Contacts between the two chains:
Residue E55 in chain B is in contact with residue R447 in chain A (closest heavy-atom distance 2.8 Å).
Residue D372 in chain B interacts with residue R49 in chain A (closest heavy-atom distance 2.8 Å).
Residue D375 in chain B interacts with residue R46 in chain A (closest heavy-atom distance 2.9 Å).
Residue V49 in chain B is in contact with residue L454 in chain A (closest heavy-atom distance 2.8 Å).
Residue E140 in chain B contacts residue K122 in chain A (closest heavy-atom distance 2.8 Å).
Residue D284 in chain B is in contact with residue A296 in chain A (closest heavy-atom distance 2.7 Å).
Residue D47 in chain B is in contact with residue R457 in chain A (closest heavy-atom distance 2.8 Å).
Residue S299 in chain B contacts residue D60 in chain A (closest heavy-atom distance 2.6 Å).
Residue N411 in chain B contacts residue V445 in chain A (closest heavy-atom distance 2.8 Å).
Residue T51 in chain B contacts residue H452 in chain A (closest heavy-atom distance 2.9 Å).
Residue F44 in chain B interacts with residue T41 in chain A (closest heavy-atom distance 2.8 Å).
Residue E33 in chain B contacts residue R398 in chain A (closest heavy-atom distance 2.8 Å).
Residue K323 in chain B interacts with residue P297 in chain A (closest heavy-atom distance 3.0 Å).
Residue P377 in chain B interacts with residue R38 in chain A (closest heavy-atom distance 2.8 Å).
Residue F301 in chain B is in contact with residue D60 in chain A (closest heavy-atom distance 3.1 Å).
Residue Q368 in chain B interacts with residue R49 in chain A (closest heavy-atom distance 3.0 Å).
Residue D372 in chain B contacts residue R38 in chain A (closest heavy-atom distance 2.8 Å).
Residue R355 in chain B contacts residue P33 in chain A (closest heavy-atom distance 2.9 Å).
Residue E333 in chain B is in contact with residue K120 in chain A (closest heavy-atom distance 2.8 Å).
Residue Y423 in chain B is in contact with residue R54 in chain A (closest heavy-atom distance 3.1 Å).
Residue E27 in chain B interacts with residue R28 in chain A (closest heavy-atom distance 3.1 Å).
Residue A53 in chain B contacts residue P449 in chain A (closest heavy-atom distance 3.1 Å).
Residue D425 in chain B interacts with residue T50 in chain A (closest heavy-atom distance 2.9 Å).
Residue V30 in chain B is in contact with residue R28 in chain A (closest heavy-atom distance 3.1 Å).
Residue D360 in chain B interacts with residue R54 in chain A (closest heavy-atom distance 2.9 Å).
Residue E328 in chain B contacts residue K300 in chain A (closest heavy-atom distance 2.9 Å).
Residue E371 in chain B interacts with residue N381 in chain A (closest heavy-atom distance 3.1 Å).
Residue E89 in chain B interacts with residue K446 in chain A (closest heavy-atom distance 3.1 Å).
Residue K40 in chain B is in contact with residue L394 in chain A (closest heavy-atom distance 3.1 Å).
Residue R318 in chain B contacts residue D60 in chain A (closest heavy-atom distance 2.7 Å).
Residue E33 in chain B is in contact with residue Y420 in chain A (closest heavy-atom distance 2.8 Å).
Residue D372 in chain B is in contact with residue N47 in chain A (closest heavy-atom distance 3.0 Å).
Residue E344 in chain B contacts residue V59 in chain A (closest heavy-atom distance 2.8 Å).
Residue S87 in chain B contacts residue S125 in chain A (closest heavy-atom distance 3.0 Å).
Residue K323 in chain B is in contact with residue T295 in chain A (closest heavy-atom distance 3.0 Å).
Residue N41 in chain B interacts with residue Y42 in chain A (closest heavy-atom distance 2.6 Å).
Residue P378 in chain B is in contact with residue R49 in chain A (closest heavy-atom distance 3.0 Å).
Residue L380 in chain B contacts residue R38 in chain A (closest heavy-atom distance 3.0 Å).
Residue E193 in chain B contacts residue K122 in chain A (closest heavy-atom distance 2.9 Å).
Residue K331 in chain B contacts residue I31 in chain A (closest heavy-atom distance 3.0 Å).
Residue E371 in chain B contacts residue R46 in chain A (closest heavy-atom distance 2.9 Å).
Residue K36 in chain B contacts residue D421 in chain A (closest heavy-atom distance 2.8 Å).
Residue D372 in chain B interacts with residue S48 in chain A (closest heavy-atom distance 2.6 Å).
Residue D284 in chain B interacts with residue T295 in chain A (closest heavy-atom distance 2.6 Å).
Residue N142 in chain B contacts residue K122 in chain A (closest heavy-atom distance 2.9 Å).
Residue P43 in chain B contacts residue R457 in chain A (closest heavy-atom distance 2.8 Å).
Residue N32 in chain B contacts residue A438 in chain A (closest heavy-atom distance 2.8 Å).
Residue T388 in chain B interacts with residue F437 in chain A (closest heavy-atom distance 3.1 Å).
Residue K363 in chain B interacts with residue T50 in chain A (closest heavy-atom distance 2.9 Å).
Residue E245 in chain B contacts residue R121 in chain A (closest heavy-atom distance 2.8 Å).
Residue R143 in chain B contacts residue R121 in chain A (closest heavy-atom distance 3.0 Å).
Residue S326 in chain B interacts with residue A299 in chain A (closest heavy-atom distance 2.7 Å).
Residue A109 in chain B interacts with residue I453 in chain A (closest heavy-atom distance 2.9 Å).
Residue E28 in chain B interacts with residue F439 in chain A (closest heavy-atom distance 3.0 Å).
Residue E366 in chain B interacts with residue R49 in chain A (closest heavy-atom distance 2.9 Å).
Residue D410 in chain B contacts residue R447 in chain A (closest heavy-atom distance 2.8 Å).
Residue V49 in chain B is in contact with residue V455 in chain A (closest heavy-atom distance 3.1 Å).
Residue G376 in chain B contacts residue R38 in chain A (closest heavy-atom distance 2.9 Å).
Residue S362 in chain B is in contact with residue K53 in chain A (closest heavy-atom distance 3.0 Å).
Residue D375 in chain B interacts with residue H37 in chain A (closest heavy-atom distance 2.9 Å).

Sequence of chain B:
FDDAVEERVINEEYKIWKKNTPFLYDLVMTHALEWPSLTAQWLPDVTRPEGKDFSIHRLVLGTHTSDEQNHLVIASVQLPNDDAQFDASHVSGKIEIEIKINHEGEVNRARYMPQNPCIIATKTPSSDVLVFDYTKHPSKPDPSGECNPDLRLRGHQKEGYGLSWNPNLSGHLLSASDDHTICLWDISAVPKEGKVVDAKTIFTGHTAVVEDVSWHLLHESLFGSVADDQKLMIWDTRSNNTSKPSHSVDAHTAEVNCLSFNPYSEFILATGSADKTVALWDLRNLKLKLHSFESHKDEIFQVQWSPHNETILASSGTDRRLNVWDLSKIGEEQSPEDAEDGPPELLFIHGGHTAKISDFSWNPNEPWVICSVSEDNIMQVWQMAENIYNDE

Sequence of chain A:
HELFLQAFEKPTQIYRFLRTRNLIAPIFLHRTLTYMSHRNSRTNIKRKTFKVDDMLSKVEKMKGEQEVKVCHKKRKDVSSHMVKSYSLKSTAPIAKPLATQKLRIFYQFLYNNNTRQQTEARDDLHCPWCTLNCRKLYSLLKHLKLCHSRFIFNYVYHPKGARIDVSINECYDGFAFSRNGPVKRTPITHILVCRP

The following describes two proteins that form a bound complex.